The following describes two proteins that form a bound complex.

Sequence of the second protein:
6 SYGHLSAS

Sequence of the first protein:
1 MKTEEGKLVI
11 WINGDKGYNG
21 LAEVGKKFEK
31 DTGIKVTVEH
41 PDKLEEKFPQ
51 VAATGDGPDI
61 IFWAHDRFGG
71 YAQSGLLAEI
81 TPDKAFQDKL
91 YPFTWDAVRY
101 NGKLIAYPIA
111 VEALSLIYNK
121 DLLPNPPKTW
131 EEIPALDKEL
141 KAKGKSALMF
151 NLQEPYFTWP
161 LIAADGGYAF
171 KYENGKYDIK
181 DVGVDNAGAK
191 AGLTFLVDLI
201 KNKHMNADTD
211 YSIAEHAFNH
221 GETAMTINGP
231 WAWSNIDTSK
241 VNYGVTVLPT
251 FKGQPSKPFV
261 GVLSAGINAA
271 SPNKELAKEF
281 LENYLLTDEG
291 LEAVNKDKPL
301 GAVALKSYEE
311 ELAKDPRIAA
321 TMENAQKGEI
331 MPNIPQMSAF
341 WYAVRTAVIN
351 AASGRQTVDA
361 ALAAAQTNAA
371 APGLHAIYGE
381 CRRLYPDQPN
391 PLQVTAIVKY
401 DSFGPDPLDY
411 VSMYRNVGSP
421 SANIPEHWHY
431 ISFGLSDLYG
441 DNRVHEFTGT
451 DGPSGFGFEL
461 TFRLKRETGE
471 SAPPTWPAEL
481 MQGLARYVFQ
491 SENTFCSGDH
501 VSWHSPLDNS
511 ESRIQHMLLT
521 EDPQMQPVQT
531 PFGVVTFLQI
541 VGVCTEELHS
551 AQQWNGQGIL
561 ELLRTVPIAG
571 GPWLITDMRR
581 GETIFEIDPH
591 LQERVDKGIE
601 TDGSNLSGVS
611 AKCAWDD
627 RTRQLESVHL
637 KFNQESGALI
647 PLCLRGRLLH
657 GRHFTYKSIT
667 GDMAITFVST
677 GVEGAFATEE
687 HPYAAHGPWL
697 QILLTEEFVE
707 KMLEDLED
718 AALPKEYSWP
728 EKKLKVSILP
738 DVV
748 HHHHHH

Contacts between the two chains:
Residue S607 in the first protein is in contact with residue Y7 in the second protein (closest heavy-atom distance 3.8 Å).
Residue G498 in the first protein interacts with residue Y7 in the second protein (closest heavy-atom distance 4.6 Å).
Residue G608 in the first protein interacts with residue S6 in the second protein (closest heavy-atom distance 3.9 Å).
Residue S610 in the first protein is in contact with residue Y7 in the second protein (closest heavy-atom distance 3.6 Å).
Residue Q552 in the first protein contacts residue L10 in the second protein (closest heavy-atom distance 4.0 Å).
Residue D499 in the first protein interacts with residue Y7 in the second protein (closest heavy-atom distance 2.9 Å).
Residue V609 in the first protein interacts with residue L10 in the second protein (closest heavy-atom distance 3.3 Å).
Residue T661 in the first protein interacts with residue Y7 in the second protein (closest heavy-atom distance 4.7 Å).
Residue H500 in the first protein is in contact with residue L10 in the second protein (closest heavy-atom distance 4.0 Å).
Residue S610 in the first protein is in contact with residue H9 in the second protein (closest heavy-atom distance 3.3 Å).
Residue W503 in the first protein contacts residue S11 in the second protein (closest heavy-atom distance 4.9 Å).
Residue T494 in the first protein is in contact with residue H9 in the second protein (closest heavy-atom distance 4.1 Å).
Residue Y487 in the first protein is in contact with residue A12 in the second protein (closest heavy-atom distance 3.5 Å).
Residue H500 in the first protein contacts residue H9 in the second protein (closest heavy-atom distance 3.1 Å).
Residue L645 in the first protein contacts residue L10 in the second protein (closest heavy-atom distance 3.6 Å).
Residue L484 in the first protein is in contact with residue A12 in the second protein (closest heavy-atom distance 4.6 Å).
Residue G483 in the first protein is in contact with residue A12 in the second protein (closest heavy-atom distance 4.7 Å).
Residue N493 in the first protein is in contact with residue H9 in the second protein (closest heavy-atom distance 4.4 Å).
Residue S607 in the first protein contacts residue S6 in the second protein (closest heavy-atom distance 2.8 Å).
Residue L606 in the first protein interacts with residue Y7 in the second protein (closest heavy-atom distance 4.6 Å).
Residue G608 in the first protein interacts with residue Y7 in the second protein (closest heavy-atom distance 3.5 Å).
Residue G608 in the first protein is in contact with residue G8 in the second protein (closest heavy-atom distance 3.2 Å).
Residue E641 in the first protein is in contact with residue S11 in the second protein (closest heavy-atom distance 2.7 Å).
Residue S610 in the first protein is in contact with residue L10 in the second protein (closest heavy-atom distance 3.2 Å).
Residue V501 in the first protein is in contact with residue H9 in the second protein (closest heavy-atom distance 3.2 Å).
Residue Y487 in the first protein interacts with residue L10 in the second protein (closest heavy-atom distance 4.8 Å).
Residue H504 in the first protein is in contact with residue S11 in the second protein (closest heavy-atom distance 3.8 Å).
Residue H500 in the first protein contacts residue G8 in the second protein (closest heavy-atom distance 3.3 Å).
Residue V501 in the first protein interacts with residue A12 in the second protein (closest heavy-atom distance 3.9 Å).
Residue H500 in the first protein is in contact with residue Y7 in the second protein (closest heavy-atom distance 3.3 Å).
Residue W503 in the first protein contacts residue S13 in the second protein (closest heavy-atom distance 3.4 Å).
Residue I665 in the first protein is in contact with residue L10 in the second protein (closest heavy-atom distance 4.9 Å).
Residue V609 in the first protein is in contact with residue Y7 in the second protein (closest heavy-atom distance 3.7 Å).
Residue S502 in the first protein is in contact with residue L10 in the second protein (closest heavy-atom distance 3.1 Å).
Residue K663 in the first protein contacts residue Y7 in the second protein (closest heavy-atom distance 3.4 Å).
Residue S497 in the first protein is in contact with residue S6 in the second protein (closest heavy-atom distance 4.6 Å).
Residue S502 in the first protein is in contact with residue S11 in the second protein (closest heavy-atom distance 2.7 Å).
Residue L606 in the first protein is in contact with residue G8 in the second protein (closest heavy-atom distance 4.6 Å).
Residue V609 in the first protein interacts with residue H9 in the second protein (closest heavy-atom distance 4.5 Å).
Residue L606 in the first protein contacts residue S6 in the second protein (closest heavy-atom distance 3.4 Å).
Residue S502 in the first protein interacts with residue H9 in the second protein (closest heavy-atom distance 3.0 Å).
Residue W503 in the first protein contacts residue A12 in the second protein (closest heavy-atom distance 3.6 Å).
Residue D499 in the first protein is in contact with residue H9 in the second protein (closest heavy-atom distance 3.1 Å).
Residue A611 in the first protein interacts with residue L10 in the second protein (closest heavy-atom distance 3.8 Å).
Residue D499 in the first protein contacts residue G8 in the second protein (closest heavy-atom distance 4.9 Å).
Residue S502 in the first protein interacts with residue A12 in the second protein (closest heavy-atom distance 3.5 Å).
Residue V609 in the first protein interacts with residue G8 in the second protein (closest heavy-atom distance 3.2 Å).
Residue Y487 in the first protein is in contact with residue H9 in the second protein (closest heavy-atom distance 3.2 Å).
Residue D499 in the first protein contacts residue S6 in the second protein (closest heavy-atom distance 3.5 Å).
Residue N605 in the first protein contacts residue S6 in the second protein (closest heavy-atom distance 3.3 Å).
Residue S610 in the first protein contacts residue G8 in the second protein (closest heavy-atom distance 2.7 Å).
Residue G498 in the first protein interacts with residue S6 in the second protein (closest heavy-atom distance 3.6 Å).
Residue N493 in the first protein contacts residue Y7 in the second protein (closest heavy-atom distance 4.8 Å).
Residue S642 in the first protein contacts residue L10 in the second protein (closest heavy-atom distance 4.6 Å).
Residue E641 in the first protein interacts with residue L10 in the second protein (closest heavy-atom distance 3.5 Å).
Residue F495 in the first protein contacts residue H9 in the second protein (closest heavy-atom distance 3.4 Å).